These two protein chains interact to form a complex.

Sequence of chain A:
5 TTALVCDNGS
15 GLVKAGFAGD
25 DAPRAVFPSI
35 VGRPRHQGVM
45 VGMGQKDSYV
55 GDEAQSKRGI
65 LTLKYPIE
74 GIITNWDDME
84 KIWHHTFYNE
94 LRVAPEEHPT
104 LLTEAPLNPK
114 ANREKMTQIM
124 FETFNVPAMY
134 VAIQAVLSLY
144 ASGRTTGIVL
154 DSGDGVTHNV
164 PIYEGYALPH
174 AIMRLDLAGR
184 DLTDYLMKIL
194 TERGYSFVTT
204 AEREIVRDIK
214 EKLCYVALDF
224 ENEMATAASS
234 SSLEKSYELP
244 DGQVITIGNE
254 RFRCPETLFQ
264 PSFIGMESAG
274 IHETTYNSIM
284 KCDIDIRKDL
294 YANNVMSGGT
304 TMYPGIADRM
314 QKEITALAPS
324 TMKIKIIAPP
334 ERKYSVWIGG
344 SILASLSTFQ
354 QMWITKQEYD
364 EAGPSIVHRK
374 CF

Sequence of chain B:
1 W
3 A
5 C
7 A

Interface contacts:
Residue Q246 in chain A is in contact with residue A3 in chain B (closest heavy-atom distance 4.2 Å).
Residue G197 in chain A interacts with residue W1 in chain B (closest heavy-atom distance 4.4 Å).
Residue L242 in chain A contacts residue A3 in chain B (closest heavy-atom distance 4.9 Å).
Residue T194 in chain A contacts residue W1 in chain B (closest heavy-atom distance 3.9 Å).
Residue S199 in chain A interacts with residue W1 in chain B (closest heavy-atom distance 3.6 Å).
Residue Y198 in chain A contacts residue W1 in chain B (closest heavy-atom distance 4.2 Å).
Residue S199 in chain A interacts with residue A3 in chain B (closest heavy-atom distance 3.6 Å).
Residue F200 in chain A is in contact with residue A3 in chain B (closest heavy-atom distance 4.2 Å).
Residue S199 in chain A is in contact with residue C5 in chain B (closest heavy-atom distance 4.9 Å).
Residue Y198 in chain A interacts with residue A3 in chain B (closest heavy-atom distance 3.8 Å).
Residue G197 in chain A is in contact with residue A3 in chain B (closest heavy-atom distance 4.8 Å).